Sequence of chain A:
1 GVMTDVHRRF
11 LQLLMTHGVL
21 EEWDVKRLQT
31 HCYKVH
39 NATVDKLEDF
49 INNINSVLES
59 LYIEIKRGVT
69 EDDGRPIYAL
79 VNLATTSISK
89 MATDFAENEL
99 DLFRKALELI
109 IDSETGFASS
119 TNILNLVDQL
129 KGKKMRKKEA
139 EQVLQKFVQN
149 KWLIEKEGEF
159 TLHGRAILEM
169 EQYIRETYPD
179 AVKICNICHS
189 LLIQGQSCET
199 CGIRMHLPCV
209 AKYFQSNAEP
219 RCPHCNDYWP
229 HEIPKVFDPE

This data describes a binding interaction between two proteins.

Sequence of chain B:
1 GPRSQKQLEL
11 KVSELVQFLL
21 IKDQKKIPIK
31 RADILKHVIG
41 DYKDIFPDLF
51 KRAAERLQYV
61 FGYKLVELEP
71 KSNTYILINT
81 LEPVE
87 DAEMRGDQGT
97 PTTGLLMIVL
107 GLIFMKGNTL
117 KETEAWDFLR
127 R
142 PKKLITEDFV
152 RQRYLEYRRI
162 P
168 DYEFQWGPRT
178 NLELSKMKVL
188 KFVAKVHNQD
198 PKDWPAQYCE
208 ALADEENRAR

Contacts between the two chains:
Residue D92 in chain A interacts with residue Q24 in chain B (closest heavy-atom distance 3.9 Å).
Residue T91 in chain A interacts with residue I21 in chain B (closest heavy-atom distance 3.8 Å).
Residue R8 in chain A contacts residue Q58 in chain B (closest heavy-atom distance 3.8 Å).
Residue T91 in chain A contacts residue K22 in chain B (closest heavy-atom distance 3.5 Å).
Residue M15 in chain A contacts residue Q24 in chain B (closest heavy-atom distance 4.3 Å).
Residue Y60 in chain A contacts residue E9 in chain B (closest heavy-atom distance 2.7 Å).
Residue L59 in chain A is in contact with residue S13 in chain B (closest heavy-atom distance 2.5 Å).
Residue I61 in chain A interacts with residue Q17 in chain B (closest heavy-atom distance 3.4 Å).
Residue H31 in chain A is in contact with residue E85 in chain B (closest heavy-atom distance 3.1 Å).
Residue Q12 in chain A interacts with residue Y63 in chain B (closest heavy-atom distance 3.2 Å).
Residue R8 in chain A is in contact with residue L81 in chain B (closest heavy-atom distance 4.0 Å).
Residue K149 in chain A contacts residue D197 in chain B (closest heavy-atom distance 3.3 Å).
Residue D5 in chain A is in contact with residue L81 in chain B (closest heavy-atom distance 3.3 Å).
Residue V35 in chain A contacts residue E85 in chain B (closest heavy-atom distance 3.3 Å).
Residue V55 in chain A contacts residue Y59 in chain B (closest heavy-atom distance 4.0 Å).
Residue L11 in chain A interacts with residue V60 in chain B (closest heavy-atom distance 3.7 Å).
Residue M15 in chain A interacts with residue F61 in chain B (closest heavy-atom distance 3.8 Å).
Residue S58 in chain A is in contact with residue R56 in chain B (closest heavy-atom distance 3.6 Å).
Residue I61 in chain A interacts with residue S13 in chain B (closest heavy-atom distance 4.1 Å).
Residue R9 in chain A contacts residue E85 in chain B (closest heavy-atom distance 2.5 Å).
Residue N80 in chain A interacts with residue Q17 in chain B (closest heavy-atom distance 2.6 Å).
Residue M3 in chain A interacts with residue Y59 in chain B (closest heavy-atom distance 3.5 Å).
Residue R9 in chain A contacts residue D87 in chain B (closest heavy-atom distance 3.6 Å).
Residue V55 in chain A interacts with residue V60 in chain B (closest heavy-atom distance 4.3 Å).
Residue Q12 in chain A interacts with residue N79 in chain B (closest heavy-atom distance 2.9 Å).
Residue Y60 in chain A interacts with residue K6 in chain B (closest heavy-atom distance 3.3 Å).
Residue L78 in chain A interacts with residue F61 in chain B (closest heavy-atom distance 4.3 Å).
Residue R9 in chain A interacts with residue L81 in chain B (closest heavy-atom distance 3.6 Å).
Residue Q12 in chain A interacts with residue F61 in chain B (closest heavy-atom distance 2.7 Å).
Residue R8 in chain A is in contact with residue G62 in chain B (closest heavy-atom distance 3.8 Å).
Residue S58 in chain A interacts with residue E9 in chain B (closest heavy-atom distance 3.3 Å).
Residue M15 in chain A contacts residue L20 in chain B (closest heavy-atom distance 3.7 Å).
Residue L59 in chain A is in contact with residue R56 in chain B (closest heavy-atom distance 4.2 Å).
Residue Q12 in chain A contacts residue L81 in chain B (closest heavy-atom distance 3.4 Å).
Residue G1 in chain A interacts with residue Y59 in chain B (closest heavy-atom distance 2.4 Å).
Residue W23 in chain A interacts with residue K199 in chain B (closest heavy-atom distance 4.3 Å).
Residue M3 in chain A contacts residue V60 in chain B (closest heavy-atom distance 3.3 Å).
Residue W23 in chain A is in contact with residue Y205 in chain B (closest heavy-atom distance 4.1 Å).
Residue Y60 in chain A contacts residue L10 in chain B (closest heavy-atom distance 3.6 Å).
Residue R27 in chain A contacts residue E212 in chain B (closest heavy-atom distance 3.3 Å).
Residue Q147 in chain A is in contact with residue N195 in chain B (closest heavy-atom distance 3.8 Å).
Residue K88 in chain A interacts with residue I21 in chain B (closest heavy-atom distance 3.9 Å).
Residue R8 in chain A interacts with residue F61 in chain B (closest heavy-atom distance 4.1 Å).
Residue V35 in chain A interacts with residue E82 in chain B (closest heavy-atom distance 3.6 Å).
Residue L59 in chain A contacts residue V16 in chain B (closest heavy-atom distance 4.0 Å).
Residue L59 in chain A interacts with residue F61 in chain B (closest heavy-atom distance 3.9 Å).
Residue L56 in chain A is in contact with residue V60 in chain B (closest heavy-atom distance 3.7 Å).
Residue R9 in chain A interacts with residue N79 in chain B (closest heavy-atom distance 3.7 Å).
Residue Q12 in chain A interacts with residue G62 in chain B (closest heavy-atom distance 3.5 Å).
Residue L11 in chain A is in contact with residue F61 in chain B (closest heavy-atom distance 4.3 Å).
Residue D24 in chain A is in contact with residue K199 in chain B (closest heavy-atom distance 3.6 Å).
Residue D92 in chain A interacts with residue I21 in chain B (closest heavy-atom distance 3.7 Å).
Residue I61 in chain A interacts with residue F61 in chain B (closest heavy-atom distance 4.2 Å).
Residue R8 in chain A is in contact with residue Y59 in chain B (closest heavy-atom distance 2.5 Å).
Residue R27 in chain A interacts with residue K188 in chain B (closest heavy-atom distance 3.2 Å).
Residue T91 in chain A contacts residue F18 in chain B (closest heavy-atom distance 4.0 Å).
Residue Q147 in chain A interacts with residue Q196 in chain B (closest heavy-atom distance 2.9 Å).
Residue R8 in chain A contacts residue V60 in chain B (closest heavy-atom distance 3.2 Å).
Residue H36 in chain A contacts residue E82 in chain B (closest heavy-atom distance 3.6 Å).
Residue W23 in chain A is in contact with residue E212 in chain B (closest heavy-atom distance 4.1 Å).